Sequence of protein 1:
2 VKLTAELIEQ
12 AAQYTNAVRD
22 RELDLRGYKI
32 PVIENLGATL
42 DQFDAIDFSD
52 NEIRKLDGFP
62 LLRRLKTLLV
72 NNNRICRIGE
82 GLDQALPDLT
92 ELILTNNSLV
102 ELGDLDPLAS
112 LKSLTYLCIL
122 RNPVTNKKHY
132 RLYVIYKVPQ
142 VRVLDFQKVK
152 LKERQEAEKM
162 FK

Sequence of protein 2:
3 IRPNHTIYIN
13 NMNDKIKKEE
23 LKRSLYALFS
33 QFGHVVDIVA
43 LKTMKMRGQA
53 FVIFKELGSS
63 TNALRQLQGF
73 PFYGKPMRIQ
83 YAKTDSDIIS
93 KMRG

This data describes a binding interaction between two proteins.

Residue-level contacts at the interface:
Residue T68 in protein 1 contacts residue R25 in protein 2 (closest heavy-atom distance 2.9 Å).
Residue N17 in protein 1 interacts with residue Y28 in protein 2 (closest heavy-atom distance 3.5 Å).
Residue F147 in protein 1 contacts residue S26 in protein 2 (closest heavy-atom distance 3.4 Å).
Residue F147 in protein 1 contacts residue F74 in protein 2 (closest heavy-atom distance 3.7 Å).
Residue Q148 in protein 1 interacts with residue G76 in protein 2 (closest heavy-atom distance 2.9 Å).
Residue F147 in protein 1 is in contact with residue G76 in protein 2 (closest heavy-atom distance 4.9 Å).
Residue E23 in protein 1 interacts with residue H36 in protein 2 (closest heavy-atom distance 4.1 Å).
Residue R122 in protein 1 contacts residue Q33 in protein 2 (closest heavy-atom distance 3.8 Å).
Residue D51 in protein 1 is in contact with residue Q33 in protein 2 (closest heavy-atom distance 4.5 Å).
Residue L121 in protein 1 interacts with residue F72 in protein 2 (closest heavy-atom distance 3.4 Å).
Residue E23 in protein 1 interacts with residue Y28 in protein 2 (closest heavy-atom distance 2.5 Å).
Residue N72 in protein 1 is in contact with residue Q33 in protein 2 (closest heavy-atom distance 3.5 Å).
Residue A18 in protein 1 contacts residue I40 in protein 2 (closest heavy-atom distance 4.2 Å).
Residue V19 in protein 1 interacts with residue Y28 in protein 2 (closest heavy-atom distance 4.2 Å).
Residue R27 in protein 1 interacts with residue F34 in protein 2 (closest heavy-atom distance 4.5 Å).
Residue V19 in protein 1 interacts with residue K24 in protein 2 (closest heavy-atom distance 4.0 Å).
Residue T96 in protein 1 contacts residue Q33 in protein 2 (closest heavy-atom distance 3.7 Å).
Residue F147 in protein 1 interacts with residue A29 in protein 2 (closest heavy-atom distance 3.9 Å).
Residue F147 in protein 1 is in contact with residue L30 in protein 2 (closest heavy-atom distance 3.4 Å).
Residue D48 in protein 1 is in contact with residue H36 in protein 2 (closest heavy-atom distance 4.8 Å).
Residue F147 in protein 1 interacts with residue Y75 in protein 2 (closest heavy-atom distance 2.9 Å).
Residue V144 in protein 1 interacts with residue E22 in protein 2 (closest heavy-atom distance 3.6 Å).
Residue Y117 in protein 1 is in contact with residue Y75 in protein 2 (closest heavy-atom distance 4.7 Å).
Residue V144 in protein 1 is in contact with residue Y75 in protein 2 (closest heavy-atom distance 3.8 Å).
Residue Y117 in protein 1 interacts with residue S26 in protein 2 (closest heavy-atom distance 4.9 Å).
Residue R27 in protein 1 is in contact with residue H36 in protein 2 (closest heavy-atom distance 3.6 Å).
Residue N73 in protein 1 contacts residue Q33 in protein 2 (closest heavy-atom distance 2.9 Å).
Residue L70 in protein 1 contacts residue S32 in protein 2 (closest heavy-atom distance 3.9 Å).
Residue R27 in protein 1 contacts residue S32 in protein 2 (closest heavy-atom distance 2.9 Å).
Residue K149 in protein 1 contacts residue Y75 in protein 2 (closest heavy-atom distance 4.5 Å).
Residue E92 in protein 1 is in contact with residue A29 in protein 2 (closest heavy-atom distance 4.0 Å).
Residue A18 in protein 1 contacts residue K24 in protein 2 (closest heavy-atom distance 4.5 Å).
Residue L70 in protein 1 interacts with residue A29 in protein 2 (closest heavy-atom distance 4.4 Å).
Residue S50 in protein 1 interacts with residue S32 in protein 2 (closest heavy-atom distance 4.5 Å).
Residue F147 in protein 1 contacts residue P73 in protein 2 (closest heavy-atom distance 5.0 Å).
Residue N72 in protein 1 interacts with residue A29 in protein 2 (closest heavy-atom distance 4.7 Å).
Residue A18 in protein 1 contacts residue D39 in protein 2 (closest heavy-atom distance 3.5 Å).
Residue R122 in protein 1 contacts residue Q68 in protein 2 (closest heavy-atom distance 4.3 Å).
Residue Q148 in protein 1 contacts residue Y75 in protein 2 (closest heavy-atom distance 3.6 Å).
Residue Y117 in protein 1 interacts with residue E22 in protein 2 (closest heavy-atom distance 3.5 Å).
Residue T91 in protein 1 interacts with residue R25 in protein 2 (closest heavy-atom distance 4.0 Å).
Residue Y15 in protein 1 contacts residue Y28 in protein 2 (closest heavy-atom distance 5.0 Å).
Residue E92 in protein 1 contacts residue R25 in protein 2 (closest heavy-atom distance 2.4 Å).
Residue Q148 in protein 1 contacts residue F74 in protein 2 (closest heavy-atom distance 4.0 Å).
Residue I94 in protein 1 contacts residue A29 in protein 2 (closest heavy-atom distance 3.5 Å).
Residue V19 in protein 1 is in contact with residue R25 in protein 2 (closest heavy-atom distance 4.0 Å).
Residue K67 in protein 1 contacts residue R25 in protein 2 (closest heavy-atom distance 3.9 Å).
Residue I94 in protein 1 interacts with residue S32 in protein 2 (closest heavy-atom distance 4.6 Å).
Residue A18 in protein 1 contacts residue V37 in protein 2 (closest heavy-atom distance 4.6 Å).
Residue A18 in protein 1 is in contact with residue V38 in protein 2 (closest heavy-atom distance 3.8 Å).
Residue Q148 in protein 1 interacts with residue P73 in protein 2 (closest heavy-atom distance 2.9 Å).
Residue A18 in protein 1 is in contact with residue Y28 in protein 2 (closest heavy-atom distance 4.2 Å).
Residue L70 in protein 1 contacts residue Y28 in protein 2 (closest heavy-atom distance 3.8 Å).
Residue F147 in protein 1 interacts with residue F72 in protein 2 (closest heavy-atom distance 4.4 Å).
Residue R27 in protein 1 contacts residue Q33 in protein 2 (closest heavy-atom distance 4.6 Å).
Residue R27 in protein 1 interacts with residue G35 in protein 2 (closest heavy-atom distance 3.3 Å).
Residue Y117 in protein 1 interacts with residue R25 in protein 2 (closest heavy-atom distance 4.2 Å).
Residue Y15 in protein 1 interacts with residue H36 in protein 2 (closest heavy-atom distance 3.0 Å).
Residue N72 in protein 1 is in contact with residue S32 in protein 2 (closest heavy-atom distance 2.9 Å).
Residue V19 in protein 1 contacts residue I40 in protein 2 (closest heavy-atom distance 4.9 Å).